Sequence of protein 1:
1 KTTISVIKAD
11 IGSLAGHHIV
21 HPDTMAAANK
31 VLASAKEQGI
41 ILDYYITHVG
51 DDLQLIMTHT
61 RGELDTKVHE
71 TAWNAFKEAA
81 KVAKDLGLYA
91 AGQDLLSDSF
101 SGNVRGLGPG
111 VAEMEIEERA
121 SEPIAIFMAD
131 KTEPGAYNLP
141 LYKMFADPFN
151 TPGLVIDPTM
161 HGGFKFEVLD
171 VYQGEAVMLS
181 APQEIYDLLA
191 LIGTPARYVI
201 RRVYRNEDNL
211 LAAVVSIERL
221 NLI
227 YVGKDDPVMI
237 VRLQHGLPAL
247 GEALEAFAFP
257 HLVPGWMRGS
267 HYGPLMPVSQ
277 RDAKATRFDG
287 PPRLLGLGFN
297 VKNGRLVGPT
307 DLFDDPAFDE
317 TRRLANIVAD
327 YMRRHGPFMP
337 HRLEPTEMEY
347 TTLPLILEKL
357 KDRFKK

Sequence of protein 2:
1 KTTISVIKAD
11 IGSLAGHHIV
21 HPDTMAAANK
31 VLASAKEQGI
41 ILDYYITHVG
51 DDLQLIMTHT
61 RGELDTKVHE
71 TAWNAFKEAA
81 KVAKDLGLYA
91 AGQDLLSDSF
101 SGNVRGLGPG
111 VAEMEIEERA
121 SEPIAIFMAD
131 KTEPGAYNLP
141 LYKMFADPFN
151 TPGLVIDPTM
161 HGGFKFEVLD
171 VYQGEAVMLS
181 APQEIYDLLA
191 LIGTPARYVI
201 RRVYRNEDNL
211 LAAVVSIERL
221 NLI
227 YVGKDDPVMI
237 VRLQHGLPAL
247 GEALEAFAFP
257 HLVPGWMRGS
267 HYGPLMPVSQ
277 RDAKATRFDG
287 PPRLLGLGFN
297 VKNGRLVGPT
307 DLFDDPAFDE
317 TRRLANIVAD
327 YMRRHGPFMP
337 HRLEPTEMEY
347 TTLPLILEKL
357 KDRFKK

The following describes two proteins that form a bound complex.

Residue-level contacts at the interface:
Residue N296 in protein 2 interacts with residue S13 in protein 1 (closest heavy-atom distance 3.6 Å).
Residue G247 in protein 2 contacts residue F284 in protein 1 (closest heavy-atom distance 3.0 Å).
Residue Q240 in protein 2 is in contact with residue Y89 in protein 1 (closest heavy-atom distance 3.4 Å).
Residue I156 in protein 2 is in contact with residue Y346 in protein 1 (closest heavy-atom distance 3.3 Å).
Residue P312 in protein 2 is in contact with residue N322 in protein 1 (closest heavy-atom distance 2.9 Å).
Residue S121 in protein 2 contacts residue L88 in protein 1 (closest heavy-atom distance 3.1 Å).
Residue I156 in protein 2 contacts residue T348 in protein 1 (closest heavy-atom distance 3.2 Å).
Residue A313 in protein 2 interacts with residue N322 in protein 1 (closest heavy-atom distance 3.4 Å).
Residue F149 in protein 2 is in contact with residue G332 in protein 1 (closest heavy-atom distance 3.5 Å).
Residue H241 in protein 2 interacts with residue Y89 in protein 1 (closest heavy-atom distance 3.4 Å).
Residue D157 in protein 2 is in contact with residue T348 in protein 1 (closest heavy-atom distance 3.4 Å).
Residue V155 in protein 2 interacts with residue T348 in protein 1 (closest heavy-atom distance 3.3 Å).
Residue R301 in protein 2 is in contact with residue L86 in protein 1 (closest heavy-atom distance 3.5 Å).
Residue S121 in protein 2 contacts residue F100 in protein 1 (closest heavy-atom distance 3.4 Å).
Residue L246 in protein 2 interacts with residue H18 in protein 1 (closest heavy-atom distance 3.6 Å).
Residue D157 in protein 2 interacts with residue R264 in protein 1 (closest heavy-atom distance 2.8 Å).
Residue P152 in protein 2 interacts with residue F284 in protein 1 (closest heavy-atom distance 3.5 Å).
Residue N296 in protein 2 interacts with residue A15 in protein 1 (closest heavy-atom distance 2.8 Å).
Residue D311 in protein 2 is in contact with residue K280 in protein 1 (closest heavy-atom distance 2.8 Å).
Residue A120 in protein 2 contacts residue F100 in protein 1 (closest heavy-atom distance 3.4 Å).
Residue D310 in protein 2 interacts with residue K280 in protein 1 (closest heavy-atom distance 2.9 Å).
Residue F149 in protein 2 interacts with residue R330 in protein 1 (closest heavy-atom distance 3.6 Å).
Residue K298 in protein 2 contacts residue G87 in protein 1 (closest heavy-atom distance 3.5 Å).
Residue S121 in protein 2 is in contact with residue Y89 in protein 1 (closest heavy-atom distance 3.1 Å).
Residue E251 in protein 2 is in contact with residue R283 in protein 1 (closest heavy-atom distance 2.6 Å).
Residue P158 in protein 2 interacts with residue T348 in protein 1 (closest heavy-atom distance 3.4 Å).
Residue V303 in protein 2 interacts with residue L14 in protein 1 (closest heavy-atom distance 3.4 Å).
Residue E248 in protein 2 is in contact with residue R264 in protein 1 (closest heavy-atom distance 2.9 Å).
Residue H241 in protein 2 contacts residue F100 in protein 1 (closest heavy-atom distance 3.4 Å).
Residue D311 in protein 2 contacts residue T282 in protein 1 (closest heavy-atom distance 2.8 Å).
Residue P148 in protein 2 interacts with residue P333 in protein 1 (closest heavy-atom distance 3.5 Å).
Residue P158 in protein 2 contacts residue L351 in protein 1 (closest heavy-atom distance 3.7 Å).
Residue A245 in protein 2 interacts with residue D285 in protein 1 (closest heavy-atom distance 3.6 Å).
Residue N296 in protein 2 interacts with residue G87 in protein 1 (closest heavy-atom distance 3.2 Å).
Residue N296 in protein 2 is in contact with residue L14 in protein 1 (closest heavy-atom distance 3.4 Å).
Residue I156 in protein 2 interacts with residue T347 in protein 1 (closest heavy-atom distance 2.9 Å).
Residue A313 in protein 2 contacts residue R289 in protein 1 (closest heavy-atom distance 3.5 Å).
Residue G247 in protein 2 contacts residue D285 in protein 1 (closest heavy-atom distance 2.9 Å).
Residue I156 in protein 2 interacts with residue M344 in protein 1 (closest heavy-atom distance 3.5 Å).
Residue P123 in protein 2 is in contact with residue A15 in protein 1 (closest heavy-atom distance 3.7 Å).
Residue P158 in protein 2 interacts with residue T347 in protein 1 (closest heavy-atom distance 3.5 Å).
Residue T306 in protein 2 contacts residue H18 in protein 1 (closest heavy-atom distance 2.7 Å).
Residue L246 in protein 2 interacts with residue A15 in protein 1 (closest heavy-atom distance 3.5 Å).
Residue E248 in protein 2 interacts with residue M263 in protein 1 (closest heavy-atom distance 3.5 Å).
Residue V303 in protein 2 contacts residue L86 in protein 1 (closest heavy-atom distance 3.3 Å).
Residue H161 in protein 2 is in contact with residue I352 in protein 1 (closest heavy-atom distance 3.4 Å).
Residue S121 in protein 2 contacts residue G87 in protein 1 (closest heavy-atom distance 3.0 Å).
Residue F149 in protein 2 is in contact with residue F334 in protein 1 (closest heavy-atom distance 3.6 Å).
Residue F149 in protein 2 interacts with residue R329 in protein 1 (closest heavy-atom distance 2.9 Å).
Residue A313 in protein 2 contacts residue T282 in protein 1 (closest heavy-atom distance 3.3 Å).
Residue G247 in protein 2 contacts residue T282 in protein 1 (closest heavy-atom distance 3.3 Å).
Residue E251 in protein 2 is in contact with residue F284 in protein 1 (closest heavy-atom distance 3.5 Å).
Residue M160 in protein 2 is in contact with residue R264 in protein 1 (closest heavy-atom distance 3.4 Å).
Residue E251 in protein 2 contacts residue R329 in protein 1 (closest heavy-atom distance 3.0 Å).
Residue G153 in protein 2 interacts with residue R264 in protein 1 (closest heavy-atom distance 3.5 Å).
Residue D311 in protein 2 contacts residue R289 in protein 1 (closest heavy-atom distance 2.8 Å).
Residue Q240 in protein 2 interacts with residue G16 in protein 1 (closest heavy-atom distance 3.5 Å).
Residue P312 in protein 2 interacts with residue D278 in protein 1 (closest heavy-atom distance 3.5 Å).
Residue N150 in protein 2 interacts with residue F284 in protein 1 (closest heavy-atom distance 3.6 Å).
Residue E316 in protein 2 interacts with residue R319 in protein 1 (closest heavy-atom distance 3.4 Å).